This data describes a binding interaction between two proteins.

Sequence of the second protein:
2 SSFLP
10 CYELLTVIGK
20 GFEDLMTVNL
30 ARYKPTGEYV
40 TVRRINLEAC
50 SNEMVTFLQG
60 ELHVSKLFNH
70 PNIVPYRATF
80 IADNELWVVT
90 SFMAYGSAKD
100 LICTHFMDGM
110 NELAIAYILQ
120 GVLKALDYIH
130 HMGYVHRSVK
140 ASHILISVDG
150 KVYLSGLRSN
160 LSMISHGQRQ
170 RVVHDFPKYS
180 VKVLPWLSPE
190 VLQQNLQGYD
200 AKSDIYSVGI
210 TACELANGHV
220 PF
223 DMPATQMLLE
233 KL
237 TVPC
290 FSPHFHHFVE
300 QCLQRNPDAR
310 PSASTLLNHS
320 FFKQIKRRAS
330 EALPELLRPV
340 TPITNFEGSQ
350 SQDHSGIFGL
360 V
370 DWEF

Sequence of the first protein:
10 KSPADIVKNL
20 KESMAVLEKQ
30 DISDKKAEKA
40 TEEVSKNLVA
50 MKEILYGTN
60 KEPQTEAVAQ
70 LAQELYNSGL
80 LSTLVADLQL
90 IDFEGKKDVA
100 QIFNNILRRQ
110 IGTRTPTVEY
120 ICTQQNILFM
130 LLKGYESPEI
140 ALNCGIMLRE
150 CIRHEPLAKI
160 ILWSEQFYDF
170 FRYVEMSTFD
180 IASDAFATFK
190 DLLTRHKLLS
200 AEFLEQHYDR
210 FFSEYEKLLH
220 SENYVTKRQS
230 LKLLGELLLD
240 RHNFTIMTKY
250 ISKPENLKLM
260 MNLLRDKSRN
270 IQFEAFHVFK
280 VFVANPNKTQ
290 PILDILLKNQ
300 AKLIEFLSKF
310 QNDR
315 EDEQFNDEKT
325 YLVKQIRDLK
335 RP

Contacts between the two chains:
Residue N298 in the first protein is in contact with residue E372 in the second protein (closest heavy-atom distance 3.0 Å).
Residue M260 in the first protein contacts residue W371 in the second protein (closest heavy-atom distance 2.8 Å).
Residue R227 in the first protein contacts residue N51 in the second protein (closest heavy-atom distance 3.5 Å).
Residue N261 in the first protein is in contact with residue F373 in the second protein (closest heavy-atom distance 3.2 Å).
Residue Y55 in the first protein contacts residue I163 in the second protein (closest heavy-atom distance 3.9 Å).
Residue F178 in the first protein contacts residue I80 in the second protein (closest heavy-atom distance 3.6 Å).
Residue I145 in the first protein is in contact with residue H62 in the second protein (closest heavy-atom distance 3.4 Å).
Residue F92 in the first protein interacts with residue K65 in the second protein (closest heavy-atom distance 3.5 Å).
Residue R264 in the first protein is in contact with residue W371 in the second protein (closest heavy-atom distance 3.1 Å).
Residue N261 in the first protein interacts with residue W371 in the second protein (closest heavy-atom distance 3.5 Å).
Residue E93 in the first protein is in contact with residue Y127 in the second protein (closest heavy-atom distance 2.8 Å).
Residue N104 in the first protein contacts residue G166 in the second protein (closest heavy-atom distance 2.9 Å).
Residue V224 in the first protein is in contact with residue I80 in the second protein (closest heavy-atom distance 3.8 Å).
Residue Q228 in the first protein contacts residue Q58 in the second protein (closest heavy-atom distance 3.6 Å).
Residue Y223 in the first protein is in contact with residue D82 in the second protein (closest heavy-atom distance 3.2 Å).
Residue Y55 in the first protein is in contact with residue R168 in the second protein (closest heavy-atom distance 3.3 Å).
Residue L302 in the first protein interacts with residue W371 in the second protein (closest heavy-atom distance 3.6 Å).
Residue L141 in the first protein is in contact with residue H62 in the second protein (closest heavy-atom distance 3.1 Å).
Residue G56 in the first protein is in contact with residue R168 in the second protein (closest heavy-atom distance 2.6 Å).
Residue S267 in the first protein interacts with residue E47 in the second protein (closest heavy-atom distance 2.5 Å).
Residue M260 in the first protein is in contact with residue F373 in the second protein (closest heavy-atom distance 3.6 Å).
Residue F178 in the first protein contacts residue Q58 in the second protein (closest heavy-atom distance 3.5 Å).
Residue R268 in the first protein contacts residue E47 in the second protein (closest heavy-atom distance 3.6 Å).
Residue N222 in the first protein interacts with residue I80 in the second protein (closest heavy-atom distance 3.6 Å).
Residue K301 in the first protein is in contact with residue E372 in the second protein (closest heavy-atom distance 2.8 Å).
Residue R227 in the first protein interacts with residue C49 in the second protein (closest heavy-atom distance 2.9 Å).
Residue F92 in the first protein contacts residue L66 in the second protein (closest heavy-atom distance 3.5 Å).
Residue K257 in the first protein is in contact with residue F373 in the second protein (closest heavy-atom distance 3.8 Å).
Residue F305 in the first protein is in contact with residue W371 in the second protein (closest heavy-atom distance 3.7 Å).
Residue R107 in the first protein interacts with residue G166 in the second protein (closest heavy-atom distance 3.6 Å).
Residue R227 in the first protein interacts with residue S50 in the second protein (closest heavy-atom distance 3.6 Å).
Residue S176 in the first protein interacts with residue T78 in the second protein (closest heavy-atom distance 3.8 Å).
Residue Y223 in the first protein interacts with residue E47 in the second protein (closest heavy-atom distance 2.9 Å).
Residue S182 in the first protein is in contact with residue Q58 in the second protein (closest heavy-atom distance 3.3 Å).
Residue V224 in the first protein is in contact with residue L46 in the second protein (closest heavy-atom distance 3.5 Å).
Residue F178 in the first protein interacts with residue L85 in the second protein (closest heavy-atom distance 3.5 Å).
Residue R264 in the first protein contacts residue D370 in the second protein (closest heavy-atom distance 2.8 Å).
Residue L141 in the first protein contacts residue K65 in the second protein (closest heavy-atom distance 3.8 Å).
Residue K96 in the first protein interacts with residue M131 in the second protein (closest heavy-atom distance 3.1 Å).
Residue D179 in the first protein interacts with residue T78 in the second protein (closest heavy-atom distance 3.3 Å).
Residue R107 in the first protein contacts residue H165 in the second protein (closest heavy-atom distance 3.4 Å).
Residue K96 in the first protein interacts with residue L66 in the second protein (closest heavy-atom distance 3.1 Å).
Residue E93 in the first protein is in contact with residue N68 in the second protein (closest heavy-atom distance 3.7 Å).
Residue K96 in the first protein interacts with residue Y127 in the second protein (closest heavy-atom distance 3.0 Å).
Residue N269 in the first protein contacts residue E47 in the second protein (closest heavy-atom distance 2.9 Å).
Residue R227 in the first protein contacts residue L46 in the second protein (closest heavy-atom distance 2.9 Å).
Residue Y55 in the first protein is in contact with residue G166 in the second protein (closest heavy-atom distance 3.0 Å).
Residue D179 in the first protein contacts residue K65 in the second protein (closest heavy-atom distance 3.4 Å).
Residue F178 in the first protein interacts with residue T78 in the second protein (closest heavy-atom distance 3.1 Å).
Residue N298 in the first protein is in contact with residue W371 in the second protein (closest heavy-atom distance 3.7 Å).
Residue K231 in the first protein is in contact with residue N51 in the second protein (closest heavy-atom distance 3.8 Å).
Residue F178 in the first protein interacts with residue F79 in the second protein (closest heavy-atom distance 3.8 Å).
Residue S176 in the first protein contacts residue F79 in the second protein (closest heavy-atom distance 3.3 Å).
Residue T177 in the first protein contacts residue T78 in the second protein (closest heavy-atom distance 3.7 Å).
Residue P62 in the first protein contacts residue Q167 in the second protein (closest heavy-atom distance 3.6 Å).
Residue K301 in the first protein contacts residue D370 in the second protein (closest heavy-atom distance 3.8 Å).
Residue F92 in the first protein interacts with residue N68 in the second protein (closest heavy-atom distance 3.2 Å).
Residue T57 in the first protein interacts with residue R168 in the second protein (closest heavy-atom distance 3.2 Å).
Residue F178 in the first protein interacts with residue L61 in the second protein (closest heavy-atom distance 3.8 Å).
Residue I294 in the first protein contacts residue F373 in the second protein (closest heavy-atom distance 3.7 Å).